Sequence of the first protein:
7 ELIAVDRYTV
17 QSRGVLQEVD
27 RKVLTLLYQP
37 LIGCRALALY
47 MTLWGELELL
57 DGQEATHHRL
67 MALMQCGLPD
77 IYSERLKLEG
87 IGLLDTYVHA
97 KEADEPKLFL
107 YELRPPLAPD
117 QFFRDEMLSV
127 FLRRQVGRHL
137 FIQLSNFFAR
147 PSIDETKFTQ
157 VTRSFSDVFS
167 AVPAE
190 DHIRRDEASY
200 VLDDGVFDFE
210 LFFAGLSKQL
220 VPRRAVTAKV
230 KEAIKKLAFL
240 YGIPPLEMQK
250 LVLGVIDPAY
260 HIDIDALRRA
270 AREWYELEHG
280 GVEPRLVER

These two protein chains interact to form a complex.

Sequence of the second protein:
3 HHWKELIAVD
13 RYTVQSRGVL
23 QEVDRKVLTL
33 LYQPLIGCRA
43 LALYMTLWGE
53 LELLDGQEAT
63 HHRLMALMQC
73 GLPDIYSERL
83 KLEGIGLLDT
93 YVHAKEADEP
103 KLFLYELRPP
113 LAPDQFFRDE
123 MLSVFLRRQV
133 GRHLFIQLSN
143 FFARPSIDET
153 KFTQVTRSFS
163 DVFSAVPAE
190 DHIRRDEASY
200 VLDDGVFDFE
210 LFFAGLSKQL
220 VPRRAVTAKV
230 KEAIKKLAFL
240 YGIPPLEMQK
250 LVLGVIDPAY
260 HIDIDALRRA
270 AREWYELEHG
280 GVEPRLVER

Residue-level contacts at the interface:
Residue R19 in the second protein interacts with residue R193 in the first protein (closest heavy-atom distance 3.0 Å).
Residue E196 in the second protein contacts residue Q117 in the first protein (closest heavy-atom distance 3.1 Å).
Residue M123 in the second protein interacts with residue Y199 in the first protein (closest heavy-atom distance 3.3 Å).
Residue R110 in the second protein interacts with residue E196 in the first protein (closest heavy-atom distance 2.7 Å).
Residue R267 in the second protein is in contact with residue R120 in the first protein (closest heavy-atom distance 2.6 Å).
Residue I192 in the second protein contacts residue R19 in the first protein (closest heavy-atom distance 3.4 Å).
Residue T92 in the second protein interacts with residue T158 in the first protein (closest heavy-atom distance 2.8 Å).
Residue R193 in the second protein is in contact with residue G20 in the first protein (closest heavy-atom distance 3.3 Å).
Residue R267 in the second protein is in contact with residue E122 in the first protein (closest heavy-atom distance 3.4 Å).
Residue K235 in the second protein contacts residue D121 in the first protein (closest heavy-atom distance 2.9 Å).
Residue L113 in the second protein contacts residue A197 in the first protein (closest heavy-atom distance 3.1 Å).
Residue L90 in the second protein contacts residue T158 in the first protein (closest heavy-atom distance 3.4 Å).
Residue R194 in the second protein contacts residue R194 in the first protein (closest heavy-atom distance 3.3 Å).
Residue F161 in the second protein is in contact with residue G86 in the first protein (closest heavy-atom distance 3.3 Å).
Residue A197 in the second protein is in contact with residue P111 in the first protein (closest heavy-atom distance 3.2 Å).
Residue E287 in the second protein interacts with residue K83 in the first protein (closest heavy-atom distance 3.1 Å).
Residue R193 in the second protein is in contact with residue R19 in the first protein (closest heavy-atom distance 2.9 Å).
Residue G86 in the second protein interacts with residue R159 in the first protein (closest heavy-atom distance 3.3 Å).
Residue R110 in the second protein is in contact with residue D195 in the first protein (closest heavy-atom distance 3.0 Å).
Residue Y93 in the second protein contacts residue T155 in the first protein (closest heavy-atom distance 3.2 Å).
Residue R130 in the second protein is in contact with residue P283 in the first protein (closest heavy-atom distance 3.2 Å).
Residue Y199 in the second protein contacts residue D121 in the first protein (closest heavy-atom distance 2.7 Å).
Residue V126 in the second protein interacts with residue L239 in the first protein (closest heavy-atom distance 3.3 Å).
Residue T158 in the second protein contacts residue L90 in the first protein (closest heavy-atom distance 3.3 Å).
Residue D195 in the second protein interacts with residue P111 in the first protein (closest heavy-atom distance 3.2 Å).
Residue Q23 in the second protein contacts residue Q23 in the first protein (closest heavy-atom distance 3.2 Å).
Residue D91 in the second protein is in contact with residue T158 in the first protein (closest heavy-atom distance 3.4 Å).
Residue T158 in the second protein contacts residue T92 in the first protein (closest heavy-atom distance 3.0 Å).
Residue Y93 in the second protein is in contact with residue Q156 in the first protein (closest heavy-atom distance 3.3 Å).
Residue V157 in the second protein is in contact with residue T92 in the first protein (closest heavy-atom distance 2.9 Å).
Residue R19 in the second protein is in contact with residue D190 in the first protein (closest heavy-atom distance 3.3 Å).
Residue E122 in the second protein contacts residue K235 in the first protein (closest heavy-atom distance 3.4 Å).
Residue E196 in the second protein is in contact with residue R110 in the first protein (closest heavy-atom distance 2.5 Å).
Residue V25 in the second protein contacts residue Q23 in the first protein (closest heavy-atom distance 3.2 Å).
Residue T92 in the second protein contacts residue V157 in the first protein (closest heavy-atom distance 2.8 Å).
Residue A197 in the second protein contacts residue G88 in the first protein (closest heavy-atom distance 3.1 Å).
Residue A96 in the second protein is in contact with residue K153 in the first protein (closest heavy-atom distance 3.2 Å).
Residue D121 in the second protein is in contact with residue K235 in the first protein (closest heavy-atom distance 2.6 Å).
Residue V94 in the second protein contacts residue T155 in the first protein (closest heavy-atom distance 2.7 Å).
Residue E85 in the second protein contacts residue T158 in the first protein (closest heavy-atom distance 3.1 Å).
Residue Y199 in the second protein is in contact with residue G86 in the first protein (closest heavy-atom distance 3.4 Å).
Residue R159 in the second protein contacts residue E85 in the first protein (closest heavy-atom distance 2.9 Å).
Residue T155 in the second protein contacts residue Y93 in the first protein (closest heavy-atom distance 3.0 Å).
Residue L82 in the second protein interacts with residue V164 in the first protein (closest heavy-atom distance 3.2 Å).
Residue K153 in the second protein is in contact with residue A96 in the first protein (closest heavy-atom distance 3.3 Å).
Residue E85 in the second protein contacts residue R159 in the first protein (closest heavy-atom distance 2.6 Å).
Residue R19 in the second protein contacts residue I192 in the first protein (closest heavy-atom distance 3.4 Å).
Residue R159 in the second protein is in contact with residue E7 in the first protein (closest heavy-atom distance 3.4 Å).
Residue T155 in the second protein contacts residue V94 in the first protein (closest heavy-atom distance 2.8 Å).
Residue A170 in the second protein contacts residue R130 in the first protein (closest heavy-atom distance 3.3 Å).
Residue R19 in the second protein interacts with residue P147 in the first protein (closest heavy-atom distance 3.3 Å).
Residue L113 in the second protein is in contact with residue E196 in the first protein (closest heavy-atom distance 3.1 Å).
Residue P111 in the second protein contacts residue A197 in the first protein (closest heavy-atom distance 3.1 Å).
Residue F154 in the second protein contacts residue V94 in the first protein (closest heavy-atom distance 3.2 Å).
Residue P147 in the second protein interacts with residue R19 in the first protein (closest heavy-atom distance 2.8 Å).
Residue Q117 in the second protein interacts with residue E196 in the first protein (closest heavy-atom distance 1.6 Å).
Residue D91 in the second protein interacts with residue Q156 in the first protein (closest heavy-atom distance 3.2 Å).
Residue D121 in the second protein contacts residue Y199 in the first protein (closest heavy-atom distance 2.6 Å).
Residue E7 in the second protein interacts with residue R159 in the first protein (closest heavy-atom distance 2.9 Å).
Residue A197 in the second protein is in contact with residue L113 in the first protein (closest heavy-atom distance 3.1 Å).